Sequence of protein 1:
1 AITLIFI

Interface contacts:
Residue P311 in protein 2 is in contact with residue I2 in protein 1 (closest heavy-atom distance 3.9 Å).
Residue E312 in protein 2 is in contact with residue T3 in protein 1 (closest heavy-atom distance 2.4 Å).
Residue N196 in protein 2 interacts with residue A1 in protein 1 (closest heavy-atom distance 3.3 Å).
Residue E312 in protein 2 interacts with residue L4 in protein 1 (closest heavy-atom distance 2.6 Å).
Residue E154 in protein 2 contacts residue I5 in protein 1 (closest heavy-atom distance 3.1 Å).
Residue S111 in protein 2 is in contact with residue I5 in protein 1 (closest heavy-atom distance 4.5 Å).
Residue I313 in protein 2 contacts residue L4 in protein 1 (closest heavy-atom distance 2.9 Å).
Residue T199 in protein 2 is in contact with residue I2 in protein 1 (closest heavy-atom distance 4.2 Å).
Residue K314 in protein 2 interacts with residue I7 in protein 1 (closest heavy-atom distance 4.3 Å).
Residue K79 in protein 2 is in contact with residue F6 in protein 1 (closest heavy-atom distance 3.8 Å).
Residue E279 in protein 2 interacts with residue A1 in protein 1 (closest heavy-atom distance 3.6 Å).
Residue K314 in protein 2 contacts residue T3 in protein 1 (closest heavy-atom distance 3.8 Å).
Residue S111 in protein 2 is in contact with residue F6 in protein 1 (closest heavy-atom distance 3.5 Å).
Residue K195 in protein 2 contacts residue T3 in protein 1 (closest heavy-atom distance 2.4 Å).
Residue N158 in protein 2 contacts residue L4 in protein 1 (closest heavy-atom distance 3.7 Å).
Residue E154 in protein 2 contacts residue I7 in protein 1 (closest heavy-atom distance 2.8 Å).
Residue S118 in protein 2 interacts with residue L4 in protein 1 (closest heavy-atom distance 3.5 Å).
Residue I313 in protein 2 is in contact with residue T3 in protein 1 (closest heavy-atom distance 4.9 Å).
Residue S157 in protein 2 contacts residue I5 in protein 1 (closest heavy-atom distance 3.7 Å).
Residue T199 in protein 2 interacts with residue A1 in protein 1 (closest heavy-atom distance 3.5 Å).
Residue N196 in protein 2 contacts residue T3 in protein 1 (closest heavy-atom distance 2.7 Å).
Residue G115 in protein 2 contacts residue F6 in protein 1 (closest heavy-atom distance 3.3 Å).
Residue L188 in protein 2 interacts with residue I5 in protein 1 (closest heavy-atom distance 3.2 Å).
Residue E154 in protein 2 contacts residue F6 in protein 1 (closest heavy-atom distance 3.6 Å).
Residue K70 in protein 2 contacts residue I7 in protein 1 (closest heavy-atom distance 4.0 Å).
Residue K314 in protein 2 interacts with residue L4 in protein 1 (closest heavy-atom distance 2.7 Å).
Residue N161 in protein 2 contacts residue I2 in protein 1 (closest heavy-atom distance 3.4 Å).
Residue I200 in protein 2 is in contact with residue I2 in protein 1 (closest heavy-atom distance 3.5 Å).
Residue N196 in protein 2 contacts residue I2 in protein 1 (closest heavy-atom distance 3.1 Å).
Residue D185 in protein 2 is in contact with residue I7 in protein 1 (closest heavy-atom distance 4.1 Å).
Residue Y232 in protein 2 interacts with residue T3 in protein 1 (closest heavy-atom distance 3.1 Å).
Residue K195 in protein 2 contacts residue I2 in protein 1 (closest heavy-atom distance 4.4 Å).
Residue N158 in protein 2 is in contact with residue F6 in protein 1 (closest heavy-atom distance 3.2 Å).
Residue I82 in protein 2 is in contact with residue F6 in protein 1 (closest heavy-atom distance 3.9 Å).
Residue N158 in protein 2 is in contact with residue T3 in protein 1 (closest heavy-atom distance 4.5 Å).
Residue T192 in protein 2 contacts residue T3 in protein 1 (closest heavy-atom distance 3.5 Å).
Residue S157 in protein 2 is in contact with residue T3 in protein 1 (closest heavy-atom distance 4.6 Å).
Residue P311 in protein 2 contacts residue L4 in protein 1 (closest heavy-atom distance 3.3 Å).
Residue K79 in protein 2 interacts with residue I7 in protein 1 (closest heavy-atom distance 2.8 Å).
Residue L276 in protein 2 interacts with residue A1 in protein 1 (closest heavy-atom distance 4.6 Å).
Residue S157 in protein 2 contacts residue I2 in protein 1 (closest heavy-atom distance 4.3 Å).
Residue N158 in protein 2 contacts residue I5 in protein 1 (closest heavy-atom distance 3.3 Å).
Residue K314 in protein 2 interacts with residue I5 in protein 1 (closest heavy-atom distance 3.5 Å).
Residue I112 in protein 2 interacts with residue F6 in protein 1 (closest heavy-atom distance 4.6 Å).
Residue E235 in protein 2 is in contact with residue A1 in protein 1 (closest heavy-atom distance 2.7 Å).
Residue L160 in protein 2 interacts with residue I2 in protein 1 (closest heavy-atom distance 4.8 Å).
Residue Y232 in protein 2 is in contact with residue I5 in protein 1 (closest heavy-atom distance 5.0 Å).
Residue I313 in protein 2 interacts with residue F6 in protein 1 (closest heavy-atom distance 3.8 Å).
Residue S275 in protein 2 interacts with residue A1 in protein 1 (closest heavy-atom distance 3.5 Å).
Residue E315 in protein 2 contacts residue F6 in protein 1 (closest heavy-atom distance 3.5 Å).
Residue E315 in protein 2 interacts with residue I7 in protein 1 (closest heavy-atom distance 4.2 Å).
Residue L188 in protein 2 interacts with residue I7 in protein 1 (closest heavy-atom distance 4.0 Å).
Residue K314 in protein 2 interacts with residue F6 in protein 1 (closest heavy-atom distance 2.6 Å).
Residue A197 in protein 2 contacts residue I2 in protein 1 (closest heavy-atom distance 5.0 Å).
Residue T189 in protein 2 is in contact with residue I5 in protein 1 (closest heavy-atom distance 3.2 Å).
Residue E312 in protein 2 interacts with residue I2 in protein 1 (closest heavy-atom distance 4.1 Å).
Residue T189 in protein 2 interacts with residue I7 in protein 1 (closest heavy-atom distance 3.6 Å).
Residue T192 in protein 2 interacts with residue I5 in protein 1 (closest heavy-atom distance 3.3 Å).
Residue K195 in protein 2 contacts residue A1 in protein 1 (closest heavy-atom distance 2.9 Å).
Residue N161 in protein 2 is in contact with residue L4 in protein 1 (closest heavy-atom distance 3.8 Å).

Sequence of protein 2:
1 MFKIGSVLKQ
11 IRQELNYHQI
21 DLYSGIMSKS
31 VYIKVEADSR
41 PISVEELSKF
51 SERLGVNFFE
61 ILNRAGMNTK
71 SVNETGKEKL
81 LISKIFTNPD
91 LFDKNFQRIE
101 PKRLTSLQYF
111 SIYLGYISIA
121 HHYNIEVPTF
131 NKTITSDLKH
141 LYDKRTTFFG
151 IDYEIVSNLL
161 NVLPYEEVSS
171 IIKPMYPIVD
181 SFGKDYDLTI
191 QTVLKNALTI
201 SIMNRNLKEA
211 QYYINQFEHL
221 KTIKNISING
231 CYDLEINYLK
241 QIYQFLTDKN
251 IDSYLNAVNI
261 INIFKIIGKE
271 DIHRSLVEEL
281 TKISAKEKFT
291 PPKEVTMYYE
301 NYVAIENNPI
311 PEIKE

These two protein chains interact to form a complex.